Sequence of chain A:
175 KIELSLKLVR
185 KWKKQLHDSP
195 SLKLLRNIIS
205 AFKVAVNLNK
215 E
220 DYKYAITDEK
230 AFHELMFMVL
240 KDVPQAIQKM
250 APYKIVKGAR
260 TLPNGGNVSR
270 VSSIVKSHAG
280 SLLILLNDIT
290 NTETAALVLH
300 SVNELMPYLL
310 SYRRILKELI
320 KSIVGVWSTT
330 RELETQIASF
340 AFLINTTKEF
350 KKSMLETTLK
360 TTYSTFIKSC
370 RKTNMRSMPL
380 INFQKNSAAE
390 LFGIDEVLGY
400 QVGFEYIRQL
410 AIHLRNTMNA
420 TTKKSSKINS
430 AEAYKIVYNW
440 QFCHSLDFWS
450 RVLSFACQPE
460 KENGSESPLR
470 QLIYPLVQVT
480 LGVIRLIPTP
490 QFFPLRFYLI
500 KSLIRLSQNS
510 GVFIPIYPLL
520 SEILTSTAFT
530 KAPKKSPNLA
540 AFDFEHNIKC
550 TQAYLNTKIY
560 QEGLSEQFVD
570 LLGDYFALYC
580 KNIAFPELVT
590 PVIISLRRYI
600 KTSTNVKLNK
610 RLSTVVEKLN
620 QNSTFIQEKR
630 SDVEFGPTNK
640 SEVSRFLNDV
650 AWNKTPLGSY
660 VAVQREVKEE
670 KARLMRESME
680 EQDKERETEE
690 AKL

Contacts between the two chains:
Residue L673 in chain B interacts with residue R484 in chain A (closest heavy-atom distance 3.2 Å).
Residue L786 in chain B interacts with residue M417 in chain A (closest heavy-atom distance 3.7 Å).
Residue L699 in chain B interacts with residue P636 in chain A (closest heavy-atom distance 3.3 Å).
Residue L782 in chain B is in contact with residue G481 in chain A (closest heavy-atom distance 3.3 Å).
Residue H671 in chain B is in contact with residue P590 in chain A (closest heavy-atom distance 3.7 Å).
Residue F753 in chain B is in contact with residue P514 in chain A (closest heavy-atom distance 3.5 Å).
Residue H671 in chain B interacts with residue P517 in chain A (closest heavy-atom distance 3.3 Å).
Residue H754 in chain B interacts with residue Y473 in chain A (closest heavy-atom distance 3.2 Å).
Residue F852 in chain B contacts residue P474 in chain A (closest heavy-atom distance 3.7 Å).
Residue H752 in chain B interacts with residue F512 in chain A (closest heavy-atom distance 3.6 Å).
Residue F852 in chain B is in contact with residue Y473 in chain A (closest heavy-atom distance 3.4 Å).
Residue F753 in chain B interacts with residue Q477 in chain A (closest heavy-atom distance 3.4 Å).
Residue L673 in chain B contacts residue L480 in chain A (closest heavy-atom distance 3.4 Å).
Residue W672 in chain B contacts residue P514 in chain A (closest heavy-atom distance 3.0 Å).
Residue F789 in chain B is in contact with residue F403 in chain A (closest heavy-atom distance 3.5 Å).
Residue W744 in chain B contacts residue I582 in chain A (closest heavy-atom distance 3.2 Å).
Residue L786 in chain B is in contact with residue L413 in chain A (closest heavy-atom distance 3.3 Å).
Residue H671 in chain B contacts residue V591 in chain A (closest heavy-atom distance 3.6 Å).
Residue H671 in chain B interacts with residue L587 in chain A (closest heavy-atom distance 2.6 Å).
Residue Q667 in chain B is in contact with residue P590 in chain A (closest heavy-atom distance 3.4 Å).
Residue Y856 in chain B contacts residue Q400 in chain A (closest heavy-atom distance 3.2 Å).
Residue N747 in chain B interacts with residue V642 in chain A (closest heavy-atom distance 3.2 Å).
Residue R792 in chain B is in contact with residue R414 in chain A (closest heavy-atom distance 3.7 Å).
Residue F753 in chain B contacts residue V476 in chain A (closest heavy-atom distance 3.6 Å).
Residue F852 in chain B contacts residue F403 in chain A (closest heavy-atom distance 3.5 Å).
Residue F753 in chain B interacts with residue V511 in chain A (closest heavy-atom distance 3.3 Å).
Residue W744 in chain B contacts residue P636 in chain A (closest heavy-atom distance 3.4 Å).
Residue N748 in chain B is in contact with residue A583 in chain A (closest heavy-atom distance 3.7 Å).
Residue W744 in chain B contacts residue R629 in chain A (closest heavy-atom distance 3.5 Å).
Residue K663 in chain B contacts residue E586 in chain A (closest heavy-atom distance 3.2 Å).
Residue Y856 in chain B is in contact with residue F403 in chain A (closest heavy-atom distance 3.2 Å).
Residue N633 in chain B contacts residue E521 in chain A (closest heavy-atom distance 3.4 Å).
Residue F789 in chain B is in contact with residue A410 in chain A (closest heavy-atom distance 3.4 Å).
Residue F753 in chain B is in contact with residue Y473 in chain A (closest heavy-atom distance 3.7 Å).
Residue S670 in chain B is in contact with residue F512 in chain A (closest heavy-atom distance 3.0 Å).
Residue N748 in chain B interacts with residue L587 in chain A (closest heavy-atom distance 3.3 Å).
Residue F853 in chain B is in contact with residue F403 in chain A (closest heavy-atom distance 3.5 Å).
Residue R792 in chain B interacts with residue R407 in chain A (closest heavy-atom distance 3.3 Å).
Residue L673 in chain B is in contact with residue P514 in chain A (closest heavy-atom distance 2.9 Å).
Residue F753 in chain B is in contact with residue F512 in chain A (closest heavy-atom distance 3.5 Å).
Residue V790 in chain B is in contact with residue I411 in chain A (closest heavy-atom distance 3.6 Å).
Residue L782 in chain B contacts residue Q477 in chain A (closest heavy-atom distance 3.3 Å).
Residue Y791 in chain B is in contact with residue R407 in chain A (closest heavy-atom distance 3.4 Å).
Residue F852 in chain B interacts with residue Y399 in chain A (closest heavy-atom distance 3.2 Å).
Residue T859 in chain B contacts residue V396 in chain A (closest heavy-atom distance 3.2 Å).
Residue E745 in chain B is in contact with residue E586 in chain A (closest heavy-atom distance 3.0 Å).
Residue E849 in chain B is in contact with residue Y473 in chain A (closest heavy-atom distance 3.6 Å).
Residue Q855 in chain B interacts with residue Y399 in chain A (closest heavy-atom distance 3.7 Å).
Residue F785 in chain B is in contact with residue Y473 in chain A (closest heavy-atom distance 3.1 Å).
Residue K860 in chain B is in contact with residue Q400 in chain A (closest heavy-atom distance 3.5 Å).
Residue F852 in chain B contacts residue Q470 in chain A (closest heavy-atom distance 3.6 Å).
Residue V790 in chain B contacts residue R414 in chain A (closest heavy-atom distance 3.4 Å).
Residue Y791 in chain B interacts with residue F403 in chain A (closest heavy-atom distance 2.9 Å).
Residue N751 in chain B contacts residue F512 in chain A (closest heavy-atom distance 2.9 Å).
Residue V790 in chain B contacts residue R407 in chain A (closest heavy-atom distance 3.1 Å).
Residue P755 in chain B is in contact with residue Y473 in chain A (closest heavy-atom distance 3.7 Å).
Residue F785 in chain B interacts with residue P474 in chain A (closest heavy-atom distance 3.7 Å).
Residue I750 in chain B interacts with residue K639 in chain A (closest heavy-atom distance 3.7 Å).
Residue F789 in chain B interacts with residue R407 in chain A (closest heavy-atom distance 3.1 Å).
Residue L673 in chain B is in contact with residue L518 in chain A (closest heavy-atom distance 3.5 Å).

Sequence of chain B:
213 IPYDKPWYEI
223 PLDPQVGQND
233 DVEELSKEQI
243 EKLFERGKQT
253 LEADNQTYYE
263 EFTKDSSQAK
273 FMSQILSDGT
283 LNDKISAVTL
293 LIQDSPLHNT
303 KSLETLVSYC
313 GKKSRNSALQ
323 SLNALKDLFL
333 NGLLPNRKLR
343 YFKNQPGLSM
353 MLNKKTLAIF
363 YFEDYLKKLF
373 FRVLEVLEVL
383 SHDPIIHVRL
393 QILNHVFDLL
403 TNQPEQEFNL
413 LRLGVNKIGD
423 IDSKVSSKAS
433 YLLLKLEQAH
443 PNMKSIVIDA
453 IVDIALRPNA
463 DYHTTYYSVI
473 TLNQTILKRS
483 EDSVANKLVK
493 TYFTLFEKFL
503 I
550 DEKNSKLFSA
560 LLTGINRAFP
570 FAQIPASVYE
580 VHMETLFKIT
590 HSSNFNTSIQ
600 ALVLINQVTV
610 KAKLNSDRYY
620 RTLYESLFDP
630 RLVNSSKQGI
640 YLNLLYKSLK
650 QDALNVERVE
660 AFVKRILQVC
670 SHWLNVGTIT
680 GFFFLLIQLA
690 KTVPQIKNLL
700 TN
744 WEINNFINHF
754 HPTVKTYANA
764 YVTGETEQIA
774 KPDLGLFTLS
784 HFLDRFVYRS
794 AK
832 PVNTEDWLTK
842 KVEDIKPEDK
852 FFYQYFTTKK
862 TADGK

These two protein chains interact to form a complex.